These two protein chains interact to form a complex.

Sequence of chain A:
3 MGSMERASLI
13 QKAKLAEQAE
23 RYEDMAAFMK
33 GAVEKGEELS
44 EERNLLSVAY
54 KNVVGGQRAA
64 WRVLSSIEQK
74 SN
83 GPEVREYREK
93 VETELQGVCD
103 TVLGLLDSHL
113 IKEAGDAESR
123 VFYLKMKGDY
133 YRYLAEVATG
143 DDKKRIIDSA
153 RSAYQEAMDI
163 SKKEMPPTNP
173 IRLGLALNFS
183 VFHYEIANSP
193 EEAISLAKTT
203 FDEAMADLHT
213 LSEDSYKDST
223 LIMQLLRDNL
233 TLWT

Sequence of chain B:
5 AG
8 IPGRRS

Residue-level contacts at the interface:
Residue Y24 in chain A is in contact with residue R11 in chain B (closest heavy-atom distance 3.9 Å).
Residue I224 in chain A is in contact with residue I8 in chain B (closest heavy-atom distance 4.1 Å).
Residue L227 in chain A is in contact with residue P9 in chain B (closest heavy-atom distance 3.8 Å).
Residue V51 in chain A contacts residue R12 in chain B (closest heavy-atom distance 3.9 Å).
Residue N231 in chain A is in contact with residue A5 in chain B (closest heavy-atom distance 2.9 Å).
Residue G176 in chain A contacts residue I8 in chain B (closest heavy-atom distance 3.7 Å).
Residue K54 in chain A interacts with residue P9 in chain B (closest heavy-atom distance 2.9 Å).
Residue V51 in chain A contacts residue G10 in chain B (closest heavy-atom distance 3.6 Å).
Residue Y186 in chain A is in contact with residue A5 in chain B (closest heavy-atom distance 4.7 Å).
Residue E187 in chain A contacts residue A5 in chain B (closest heavy-atom distance 2.7 Å).
Residue W235 in chain A is in contact with residue A5 in chain B (closest heavy-atom distance 3.6 Å).
Residue K54 in chain A interacts with residue I8 in chain B (closest heavy-atom distance 3.3 Å).
Residue N55 in chain A interacts with residue G10 in chain B (closest heavy-atom distance 4.3 Å).
Residue E19 in chain A is in contact with residue R12 in chain B (closest heavy-atom distance 3.7 Å).
Residue S50 in chain A interacts with residue G10 in chain B (closest heavy-atom distance 4.4 Å).
Residue N180 in chain A is in contact with residue I8 in chain B (closest heavy-atom distance 2.9 Å).
Residue N55 in chain A contacts residue R12 in chain B (closest heavy-atom distance 4.7 Å).
Residue L179 in chain A contacts residue G6 in chain B (closest heavy-atom distance 3.8 Å).
Residue V51 in chain A is in contact with residue R11 in chain B (closest heavy-atom distance 3.5 Å).
Residue K54 in chain A is in contact with residue R11 in chain B (closest heavy-atom distance 4.9 Å).
Residue L227 in chain A contacts residue I8 in chain B (closest heavy-atom distance 4.3 Å).
Residue V183 in chain A is in contact with residue A5 in chain B (closest heavy-atom distance 4.4 Å).
Residue K54 in chain A contacts residue G10 in chain B (closest heavy-atom distance 3.6 Å).
Residue K127 in chain A is in contact with residue I8 in chain B (closest heavy-atom distance 3.8 Å).
Residue V183 in chain A is in contact with residue G6 in chain B (closest heavy-atom distance 3.6 Å).
Residue E19 in chain A interacts with residue R11 in chain B (closest heavy-atom distance 4.5 Å).
Residue L234 in chain A contacts residue A5 in chain B (closest heavy-atom distance 3.4 Å).
Residue V51 in chain A is in contact with residue S13 in chain B (closest heavy-atom distance 3.6 Å).
Residue N47 in chain A is in contact with residue S13 in chain B (closest heavy-atom distance 4.4 Å).
Residue L48 in chain A contacts residue S13 in chain B (closest heavy-atom distance 3.9 Å).
Residue N55 in chain A interacts with residue R11 in chain B (closest heavy-atom distance 2.9 Å).
Residue L179 in chain A contacts residue I8 in chain B (closest heavy-atom distance 3.5 Å).
Residue N231 in chain A is in contact with residue G6 in chain B (closest heavy-atom distance 2.9 Å).
Residue E19 in chain A is in contact with residue S13 in chain B (closest heavy-atom distance 2.6 Å).